Interface contacts:
Residue L355 in protein 2 contacts residue K31 in protein 1 (closest heavy-atom distance 3.5 Å).
Residue D129 in protein 2 interacts with residue G18 in protein 1 (closest heavy-atom distance 4.0 Å).
Residue L169 in protein 2 contacts residue T14 in protein 1 (closest heavy-atom distance 3.7 Å).
Residue M360 in protein 2 is in contact with residue P20 in protein 1 (closest heavy-atom distance 3.6 Å).
Residue E131 in protein 2 contacts residue V21 in protein 1 (closest heavy-atom distance 3.3 Å).
Residue E421 in protein 2 interacts with residue K31 in protein 1 (closest heavy-atom distance 4.0 Å).
Residue D129 in protein 2 interacts with residue G19 in protein 1 (closest heavy-atom distance 3.0 Å).
Residue N361 in protein 2 contacts residue P20 in protein 1 (closest heavy-atom distance 2.9 Å).
Residue V126 in protein 2 interacts with residue T14 in protein 1 (closest heavy-atom distance 4.0 Å).
Residue D129 in protein 2 is in contact with residue V16 in protein 1 (closest heavy-atom distance 4.0 Å).
Residue V133 in protein 2 contacts residue V21 in protein 1 (closest heavy-atom distance 3.0 Å).
Residue T170 in protein 2 contacts residue R15 in protein 1 (closest heavy-atom distance 3.0 Å).
Residue M138 in protein 2 interacts with residue P23 in protein 1 (closest heavy-atom distance 3.6 Å).
Residue G354 in protein 2 interacts with residue R33 in protein 1 (closest heavy-atom distance 3.3 Å).
Residue D129 in protein 2 contacts residue P20 in protein 1 (closest heavy-atom distance 3.5 Å).
Residue F113 in protein 2 is in contact with residue A13 in protein 1 (closest heavy-atom distance 3.3 Å).
Residue S130 in protein 2 contacts residue T14 in protein 1 (closest heavy-atom distance 2.4 Å).
Residue F134 in protein 2 is in contact with residue P23 in protein 1 (closest heavy-atom distance 3.7 Å).
Residue V133 in protein 2 is in contact with residue P20 in protein 1 (closest heavy-atom distance 4.2 Å).
Residue D137 in protein 2 interacts with residue R24 in protein 1 (closest heavy-atom distance 2.6 Å).
Residue P135 in protein 2 contacts residue T22 in protein 1 (closest heavy-atom distance 4.1 Å).
Residue N103 in protein 2 contacts residue K29 in protein 1 (closest heavy-atom distance 3.2 Å).
Residue I132 in protein 2 interacts with residue V21 in protein 1 (closest heavy-atom distance 3.9 Å).
Residue N361 in protein 2 interacts with residue G19 in protein 1 (closest heavy-atom distance 3.7 Å).
Residue I356 in protein 2 is in contact with residue K31 in protein 1 (closest heavy-atom distance 2.8 Å).
Residue I105 in protein 2 interacts with residue K29 in protein 1 (closest heavy-atom distance 4.1 Å).
Residue E123 in protein 2 interacts with residue A13 in protein 1 (closest heavy-atom distance 3.7 Å).
Residue E421 in protein 2 interacts with residue Q34 in protein 1 (closest heavy-atom distance 3.6 Å).
Residue P135 in protein 2 contacts residue P23 in protein 1 (closest heavy-atom distance 4.0 Å).
Residue S130 in protein 2 interacts with residue V16 in protein 1 (closest heavy-atom distance 2.8 Å).
Residue N103 in protein 2 is in contact with residue K31 in protein 1 (closest heavy-atom distance 3.8 Å).
Residue Y349 in protein 2 is in contact with residue F30 in protein 1 (closest heavy-atom distance 3.5 Å).
Residue L169 in protein 2 interacts with residue V16 in protein 1 (closest heavy-atom distance 3.9 Å).
Residue F368 in protein 2 is in contact with residue F30 in protein 1 (closest heavy-atom distance 4.0 Å).
Residue L355 in protein 2 contacts residue Q32 in protein 1 (closest heavy-atom distance 3.4 Å).
Residue N103 in protein 2 contacts residue F30 in protein 1 (closest heavy-atom distance 3.9 Å).
Residue Q425 in protein 2 is in contact with residue Q34 in protein 1 (closest heavy-atom distance 3.8 Å).
Residue D129 in protein 2 interacts with residue M17 in protein 1 (closest heavy-atom distance 3.9 Å).
Residue E395 in protein 2 interacts with residue R33 in protein 1 (closest heavy-atom distance 4.1 Å).
Residue T110 in protein 2 interacts with residue T14 in protein 1 (closest heavy-atom distance 4.0 Å).
Residue N114 in protein 2 is in contact with residue A13 in protein 1 (closest heavy-atom distance 2.9 Å).
Residue V133 in protein 2 is in contact with residue P23 in protein 1 (closest heavy-atom distance 3.2 Å).
Residue P128 in protein 2 contacts residue P20 in protein 1 (closest heavy-atom distance 3.2 Å).
Residue E131 in protein 2 contacts residue P20 in protein 1 (closest heavy-atom distance 3.3 Å).
Residue V391 in protein 2 contacts residue R33 in protein 1 (closest heavy-atom distance 3.5 Å).
Residue T170 in protein 2 interacts with residue T14 in protein 1 (closest heavy-atom distance 3.9 Å).
Residue L169 in protein 2 is in contact with residue R15 in protein 1 (closest heavy-atom distance 3.5 Å).
Residue E171 in protein 2 contacts residue R15 in protein 1 (closest heavy-atom distance 2.9 Å).
Residue M138 in protein 2 interacts with residue R24 in protein 1 (closest heavy-atom distance 3.6 Å).
Residue P389 in protein 2 is in contact with residue R33 in protein 1 (closest heavy-atom distance 3.9 Å).
Residue I356 in protein 2 contacts residue F30 in protein 1 (closest heavy-atom distance 3.7 Å).
Residue V133 in protein 2 interacts with residue T22 in protein 1 (closest heavy-atom distance 3.6 Å).
Residue C357 in protein 2 is in contact with residue F30 in protein 1 (closest heavy-atom distance 3.3 Å).
Residue F113 in protein 2 contacts residue T14 in protein 1 (closest heavy-atom distance 3.6 Å).
Residue S130 in protein 2 interacts with residue S12 in protein 1 (closest heavy-atom distance 3.1 Å).
Residue C124 in protein 2 contacts residue A13 in protein 1 (closest heavy-atom distance 4.2 Å).
Residue I132 in protein 2 is in contact with residue T14 in protein 1 (closest heavy-atom distance 3.7 Å).
Residue F165 in protein 2 is in contact with residue T22 in protein 1 (closest heavy-atom distance 3.9 Å).
Residue E417 in protein 2 is in contact with residue K31 in protein 1 (closest heavy-atom distance 3.7 Å).
Residue F165 in protein 2 interacts with residue P23 in protein 1 (closest heavy-atom distance 3.5 Å).

Sequence of protein 1:
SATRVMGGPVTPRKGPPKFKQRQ

Sequence of protein 2:
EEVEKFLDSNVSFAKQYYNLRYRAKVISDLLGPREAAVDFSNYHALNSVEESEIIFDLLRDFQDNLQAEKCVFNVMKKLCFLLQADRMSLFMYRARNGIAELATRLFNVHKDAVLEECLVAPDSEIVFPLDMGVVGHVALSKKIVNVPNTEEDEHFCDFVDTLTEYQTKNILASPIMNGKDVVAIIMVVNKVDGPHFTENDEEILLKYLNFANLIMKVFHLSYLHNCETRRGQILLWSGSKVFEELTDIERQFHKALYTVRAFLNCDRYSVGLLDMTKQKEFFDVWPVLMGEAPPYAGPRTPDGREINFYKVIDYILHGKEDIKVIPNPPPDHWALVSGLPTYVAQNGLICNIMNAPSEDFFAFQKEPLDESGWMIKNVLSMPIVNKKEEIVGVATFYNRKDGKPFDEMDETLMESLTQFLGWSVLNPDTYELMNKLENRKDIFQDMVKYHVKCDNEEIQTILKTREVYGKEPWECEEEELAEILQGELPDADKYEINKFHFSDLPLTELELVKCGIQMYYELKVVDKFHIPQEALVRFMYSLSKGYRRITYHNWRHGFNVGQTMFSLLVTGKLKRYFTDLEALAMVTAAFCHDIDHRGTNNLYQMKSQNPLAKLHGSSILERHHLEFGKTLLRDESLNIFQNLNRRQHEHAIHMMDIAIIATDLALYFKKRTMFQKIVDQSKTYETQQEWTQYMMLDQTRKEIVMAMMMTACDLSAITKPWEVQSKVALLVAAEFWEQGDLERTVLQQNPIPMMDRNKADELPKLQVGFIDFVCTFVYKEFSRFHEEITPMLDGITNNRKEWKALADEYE

This data describes a binding interaction between two proteins.